These two protein chains interact to form a complex.

Residue-level contacts at the interface:
Residue N344 in the first protein contacts residue S2 in the second protein (closest heavy-atom distance 3.5 Å).
Residue N89 in the first protein interacts with residue S9 in the second protein (closest heavy-atom distance 3.0 Å).
Residue E346 in the first protein is in contact with residue S4 in the second protein (closest heavy-atom distance 3.8 Å).
Residue S57 in the first protein interacts with residue S5 in the second protein (closest heavy-atom distance 2.6 Å).
Residue N89 in the first protein contacts residue G8 in the second protein (closest heavy-atom distance 3.1 Å).
Residue G90 in the first protein interacts with residue T7 in the second protein (closest heavy-atom distance 3.7 Å).
Residue P102 in the first protein interacts with residue Q13 in the second protein (closest heavy-atom distance 3.9 Å).
Residue E346 in the first protein interacts with residue G6 in the second protein (closest heavy-atom distance 3.2 Å).
Residue Q198 in the first protein is in contact with residue G6 in the second protein (closest heavy-atom distance 3.4 Å).
Residue G90 in the first protein contacts residue G8 in the second protein (closest heavy-atom distance 4.1 Å).
Residue N345 in the first protein is in contact with residue S4 in the second protein (closest heavy-atom distance 3.1 Å).
Residue N344 in the first protein is in contact with residue S4 in the second protein (closest heavy-atom distance 3.0 Å).
Residue V348 in the first protein interacts with residue G8 in the second protein (closest heavy-atom distance 3.1 Å).
Residue F149 in the first protein is in contact with residue G8 in the second protein (closest heavy-atom distance 3.3 Å).
Residue P54 in the first protein is in contact with residue S5 in the second protein (closest heavy-atom distance 3.4 Å).
Residue Q56 in the first protein interacts with residue G3 in the second protein (closest heavy-atom distance 3.2 Å).
Residue D91 in the first protein contacts residue G8 in the second protein (closest heavy-atom distance 3.6 Å).
Residue N59 in the first protein is in contact with residue T7 in the second protein (closest heavy-atom distance 3.6 Å).
Residue R350 in the first protein interacts with residue S9 in the second protein (closest heavy-atom distance 3.0 Å).
Residue V92 in the first protein is in contact with residue S9 in the second protein (closest heavy-atom distance 3.4 Å).
Residue P147 in the first protein interacts with residue S9 in the second protein (closest heavy-atom distance 3.9 Å).
Residue A104 in the first protein is in contact with residue G11 in the second protein (closest heavy-atom distance 4.0 Å).
Residue F149 in the first protein interacts with residue S9 in the second protein (closest heavy-atom distance 3.6 Å).
Residue A104 in the first protein is in contact with residue N12 in the second protein (closest heavy-atom distance 3.7 Å).
Residue G58 in the first protein is in contact with residue T7 in the second protein (closest heavy-atom distance 3.3 Å).
Residue D91 in the first protein interacts with residue G6 in the second protein (closest heavy-atom distance 3.2 Å).
Residue W343 in the first protein contacts residue S4 in the second protein (closest heavy-atom distance 3.1 Å).
Residue Q56 in the first protein is in contact with residue S4 in the second protein (closest heavy-atom distance 4.0 Å).
Residue N55 in the first protein is in contact with residue S5 in the second protein (closest heavy-atom distance 2.9 Å).
Residue S197 in the first protein interacts with residue S4 in the second protein (closest heavy-atom distance 2.9 Å).
Residue Q198 in the first protein interacts with residue S4 in the second protein (closest heavy-atom distance 2.7 Å).
Residue N55 in the first protein interacts with residue S4 in the second protein (closest heavy-atom distance 3.1 Å).
Residue Q198 in the first protein is in contact with residue S5 in the second protein (closest heavy-atom distance 3.0 Å).
Residue N347 in the first protein interacts with residue G6 in the second protein (closest heavy-atom distance 2.8 Å).
Residue Y94 in the first protein is in contact with residue T10 in the second protein (closest heavy-atom distance 3.0 Å).
Residue N347 in the first protein contacts residue S5 in the second protein (closest heavy-atom distance 4.0 Å).
Residue T204 in the first protein contacts residue T10 in the second protein (closest heavy-atom distance 3.6 Å).
Residue V349 in the first protein is in contact with residue G8 in the second protein (closest heavy-atom distance 3.4 Å).
Residue V348 in the first protein contacts residue G6 in the second protein (closest heavy-atom distance 3.1 Å).
Residue R350 in the first protein is in contact with residue T7 in the second protein (closest heavy-atom distance 3.5 Å).
Residue S57 in the first protein interacts with residue G6 in the second protein (closest heavy-atom distance 2.8 Å).
Residue V92 in the first protein is in contact with residue G8 in the second protein (closest heavy-atom distance 3.8 Å).
Residue Q56 in the first protein is in contact with residue S5 in the second protein (closest heavy-atom distance 3.4 Å).
Residue G352 in the first protein contacts residue N12 in the second protein (closest heavy-atom distance 3.1 Å).
Residue G88 in the first protein contacts residue S9 in the second protein (closest heavy-atom distance 3.8 Å).
Residue S57 in the first protein contacts residue T7 in the second protein (closest heavy-atom distance 3.6 Å).
Residue Y351 in the first protein is in contact with residue N12 in the second protein (closest heavy-atom distance 3.6 Å).
Residue E346 in the first protein interacts with residue S5 in the second protein (closest heavy-atom distance 3.0 Å).
Residue V349 in the first protein is in contact with residue T10 in the second protein (closest heavy-atom distance 3.7 Å).
Residue P102 in the first protein contacts residue G11 in the second protein (closest heavy-atom distance 3.1 Å).
Residue I103 in the first protein is in contact with residue G11 in the second protein (closest heavy-atom distance 4.0 Å).
Residue Y94 in the first protein is in contact with residue S9 in the second protein (closest heavy-atom distance 3.1 Å).
Residue N344 in the first protein interacts with residue G3 in the second protein (closest heavy-atom distance 3.4 Å).
Residue F149 in the first protein interacts with residue T7 in the second protein (closest heavy-atom distance 3.4 Å).
Residue V348 in the first protein interacts with residue T7 in the second protein (closest heavy-atom distance 3.3 Å).
Residue D91 in the first protein contacts residue T7 in the second protein (closest heavy-atom distance 2.8 Å).
Residue Y267 in the first protein contacts residue S4 in the second protein (closest heavy-atom distance 3.9 Å).
Residue R350 in the first protein contacts residue G8 in the second protein (closest heavy-atom distance 2.9 Å).
Residue Y94 in the first protein contacts residue G11 in the second protein (closest heavy-atom distance 4.0 Å).
Residue W343 in the first protein contacts residue G3 in the second protein (closest heavy-atom distance 3.4 Å).

Sequence of the first protein:
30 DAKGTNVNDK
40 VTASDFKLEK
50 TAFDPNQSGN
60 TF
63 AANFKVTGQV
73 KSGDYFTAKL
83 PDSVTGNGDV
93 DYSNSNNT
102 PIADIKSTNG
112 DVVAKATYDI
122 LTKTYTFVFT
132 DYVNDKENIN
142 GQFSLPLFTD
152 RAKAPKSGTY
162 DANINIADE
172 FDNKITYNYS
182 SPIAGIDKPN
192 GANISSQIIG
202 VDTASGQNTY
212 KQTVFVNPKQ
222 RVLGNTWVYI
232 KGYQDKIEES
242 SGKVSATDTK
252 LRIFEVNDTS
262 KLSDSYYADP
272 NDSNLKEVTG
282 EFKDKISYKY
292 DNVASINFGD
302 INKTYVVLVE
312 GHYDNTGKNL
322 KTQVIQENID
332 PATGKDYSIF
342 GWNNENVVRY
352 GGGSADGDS

Sequence of the second protein:
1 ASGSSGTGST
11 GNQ